Contacts between the two chains:
Residue Y18 in the first protein is in contact with residue L44 in the second protein (closest heavy-atom distance 3.8 Å).
Residue L30 in the first protein is in contact with residue L4 in the second protein (closest heavy-atom distance 4.4 Å).
Residue W43 in the first protein interacts with residue K32 in the second protein (closest heavy-atom distance 3.3 Å).
Residue Y18 in the first protein contacts residue E11 in the second protein (closest heavy-atom distance 3.1 Å).
Residue L4 in the first protein is in contact with residue L30 in the second protein (closest heavy-atom distance 4.4 Å).
Residue Q17 in the first protein is in contact with residue E6 in the second protein (closest heavy-atom distance 3.2 Å).
Residue Q17 in the first protein interacts with residue L10 in the second protein (closest heavy-atom distance 3.4 Å).
Residue L14 in the first protein interacts with residue L10 in the second protein (closest heavy-atom distance 3.9 Å).
Residue V25 in the first protein contacts residue Y3 in the second protein (closest heavy-atom distance 2.9 Å).
Residue H40 in the first protein contacts residue Y18 in the second protein (closest heavy-atom distance 4.6 Å).
Residue E37 in the first protein is in contact with residue H40 in the second protein (closest heavy-atom distance 3.7 Å).
Residue I33 in the first protein is in contact with residue H40 in the second protein (closest heavy-atom distance 3.4 Å).
Residue L44 in the first protein interacts with residue I33 in the second protein (closest heavy-atom distance 4.2 Å).
Residue L10 in the first protein is in contact with residue L14 in the second protein (closest heavy-atom distance 3.9 Å).
Residue I47 in the first protein interacts with residue V29 in the second protein (closest heavy-atom distance 4.0 Å).
Residue L44 in the first protein is in contact with residue Y18 in the second protein (closest heavy-atom distance 3.8 Å).
Residue I33 in the first protein interacts with residue L44 in the second protein (closest heavy-atom distance 4.2 Å).
Residue L30 in the first protein is in contact with residue I47 in the second protein (closest heavy-atom distance 4.6 Å).
Residue E11 in the first protein is in contact with residue Y18 in the second protein (closest heavy-atom distance 3.1 Å).
Residue H40 in the first protein is in contact with residue H40 in the second protein (closest heavy-atom distance 4.1 Å).
Residue D36 in the first protein contacts residue D36 in the second protein (closest heavy-atom distance 3.3 Å).
Residue I47 in the first protein is in contact with residue L30 in the second protein (closest heavy-atom distance 4.6 Å).
Residue E6 in the first protein is in contact with residue Q17 in the second protein (closest heavy-atom distance 3.2 Å).
Residue E11 in the first protein contacts residue I33 in the second protein (closest heavy-atom distance 3.7 Å).
Residue Y24 in the first protein contacts residue Y3 in the second protein (closest heavy-atom distance 3.5 Å).
Residue L7 in the first protein is in contact with residue A21 in the second protein (closest heavy-atom distance 4.5 Å).
Residue H40 in the first protein interacts with residue D36 in the second protein (closest heavy-atom distance 2.8 Å).
Residue D36 in the first protein is in contact with residue H40 in the second protein (closest heavy-atom distance 2.8 Å).
Residue W43 in the first protein interacts with residue V29 in the second protein (closest heavy-atom distance 3.7 Å).
Residue D36 in the first protein is in contact with residue K39 in the second protein (closest heavy-atom distance 3.2 Å).
Residue L14 in the first protein interacts with residue E11 in the second protein (closest heavy-atom distance 3.4 Å).
Residue K39 in the first protein is in contact with residue D36 in the second protein (closest heavy-atom distance 3.2 Å).
Residue W43 in the first protein contacts residue I33 in the second protein (closest heavy-atom distance 3.6 Å).
Residue Q17 in the first protein interacts with residue Y3 in the second protein (closest heavy-atom distance 4.3 Å).
Residue E37 in the first protein is in contact with residue E37 in the second protein (closest heavy-atom distance 3.1 Å).
Residue I33 in the first protein is in contact with residue W43 in the second protein (closest heavy-atom distance 3.6 Å).
Residue A21 in the first protein contacts residue Y3 in the second protein (closest heavy-atom distance 4.3 Å).
Residue L7 in the first protein interacts with residue Y18 in the second protein (closest heavy-atom distance 3.3 Å).
Residue L10 in the first protein interacts with residue Q17 in the second protein (closest heavy-atom distance 3.4 Å).
Residue Y18 in the first protein interacts with residue L7 in the second protein (closest heavy-atom distance 3.3 Å).
Residue E11 in the first protein contacts residue E37 in the second protein (closest heavy-atom distance 2.9 Å).
Residue A21 in the first protein interacts with residue L7 in the second protein (closest heavy-atom distance 4.5 Å).
Residue Y3 in the first protein interacts with residue V25 in the second protein (closest heavy-atom distance 2.9 Å).
Residue Y3 in the first protein is in contact with residue Q17 in the second protein (closest heavy-atom distance 4.3 Å).
Residue V29 in the first protein is in contact with residue W43 in the second protein (closest heavy-atom distance 3.7 Å).
Residue L14 in the first protein contacts residue L7 in the second protein (closest heavy-atom distance 3.9 Å).
Residue E11 in the first protein interacts with residue L14 in the second protein (closest heavy-atom distance 3.4 Å).
Residue H40 in the first protein is in contact with residue I33 in the second protein (closest heavy-atom distance 3.4 Å).
Residue H40 in the first protein contacts residue E37 in the second protein (closest heavy-atom distance 3.7 Å).
Residue L7 in the first protein interacts with residue Q17 in the second protein (closest heavy-atom distance 4.1 Å).
Residue Y18 in the first protein contacts residue H40 in the second protein (closest heavy-atom distance 4.6 Å).
Residue E37 in the first protein interacts with residue E11 in the second protein (closest heavy-atom distance 2.9 Å).
Residue V29 in the first protein is in contact with residue I47 in the second protein (closest heavy-atom distance 4.0 Å).
Residue Y3 in the first protein interacts with residue Y24 in the second protein (closest heavy-atom distance 3.5 Å).
Residue Q17 in the first protein interacts with residue L7 in the second protein (closest heavy-atom distance 4.1 Å).
Residue L7 in the first protein interacts with residue L14 in the second protein (closest heavy-atom distance 3.9 Å).
Residue L14 in the first protein interacts with residue L14 in the second protein (closest heavy-atom distance 3.4 Å).
Residue K32 in the first protein contacts residue W43 in the second protein (closest heavy-atom distance 3.3 Å).
Residue Y3 in the first protein interacts with residue A21 in the second protein (closest heavy-atom distance 4.3 Å).
Residue I33 in the first protein contacts residue E11 in the second protein (closest heavy-atom distance 3.7 Å).

Sequence of the second protein:
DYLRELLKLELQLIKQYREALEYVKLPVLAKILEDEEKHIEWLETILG

Sequence of the first protein:
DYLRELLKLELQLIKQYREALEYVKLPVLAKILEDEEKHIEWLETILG

This data describes a binding interaction between two proteins.